Sequence of the second protein:
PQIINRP

This data describes a binding interaction between two proteins.

Interface contacts:
Residue D92 in the first protein interacts with residue I3 in the second protein (closest heavy-atom distance 3.6 Å).
Residue P97 in the first protein is in contact with residue P7 in the second protein (closest heavy-atom distance 3.5 Å).
Residue P120 in the first protein interacts with residue Q2 in the second protein (closest heavy-atom distance 1.4 Å).
Residue T100 in the first protein is in contact with residue Q2 in the second protein (closest heavy-atom distance 3.2 Å).
Residue K95 in the first protein is in contact with residue P7 in the second protein (closest heavy-atom distance 3.5 Å).
Residue R125 in the first protein interacts with residue N5 in the second protein (closest heavy-atom distance 1.3 Å).
Residue P126 in the first protein contacts residue N5 in the second protein (closest heavy-atom distance 3.6 Å).
Residue I123 in the first protein interacts with residue I3 in the second protein (closest heavy-atom distance 1.1 Å).
Residue D94 in the first protein interacts with residue R6 in the second protein (closest heavy-atom distance 2.9 Å).
Residue K101 in the first protein contacts residue Q2 in the second protein (closest heavy-atom distance 3.8 Å).
Residue T96 in the first protein interacts with residue N5 in the second protein (closest heavy-atom distance 2.9 Å).
Residue T42 in the first protein contacts residue R6 in the second protein (closest heavy-atom distance 3.6 Å).
Residue I75 in the first protein interacts with residue N5 in the second protein (closest heavy-atom distance 3.0 Å).
Residue D40 in the first protein interacts with residue P1 in the second protein (closest heavy-atom distance 3.7 Å).
Residue T100 in the first protein contacts residue I3 in the second protein (closest heavy-atom distance 2.9 Å).
Residue R125 in the first protein contacts residue R6 in the second protein (closest heavy-atom distance 0.1 Å).
Residue V43 in the first protein contacts residue I4 in the second protein (closest heavy-atom distance 2.8 Å).
Residue I122 in the first protein is in contact with residue I3 in the second protein (closest heavy-atom distance 0.1 Å).
Residue T99 in the first protein is in contact with residue I3 in the second protein (closest heavy-atom distance 3.1 Å).
Residue V43 in the first protein contacts residue R6 in the second protein (closest heavy-atom distance 2.8 Å).
Residue V43 in the first protein interacts with residue I3 in the second protein (closest heavy-atom distance 3.7 Å).
Residue Y29 in the first protein is in contact with residue P1 in the second protein (closest heavy-atom distance 3.7 Å).
Residue Q121 in the first protein contacts residue P1 in the second protein (closest heavy-atom distance 1.3 Å).
Residue I122 in the first protein contacts residue Q2 in the second protein (closest heavy-atom distance 1.4 Å).
Residue I41 in the first protein is in contact with residue I4 in the second protein (closest heavy-atom distance 2.8 Å).
Residue V43 in the first protein is in contact with residue N5 in the second protein (closest heavy-atom distance 3.5 Å).
Residue D40 in the first protein interacts with residue Q2 in the second protein (closest heavy-atom distance 2.9 Å).
Residue N124 in the first protein contacts residue N5 in the second protein (closest heavy-atom distance 0.1 Å).
Residue R125 in the first protein is in contact with residue I4 in the second protein (closest heavy-atom distance 3.4 Å).
Residue P126 in the first protein is in contact with residue R6 in the second protein (closest heavy-atom distance 1.3 Å).
Residue I41 in the first protein is in contact with residue I3 in the second protein (closest heavy-atom distance 3.2 Å).
Residue R125 in the first protein interacts with residue P7 in the second protein (closest heavy-atom distance 1.5 Å).
Residue K101 in the first protein interacts with residue P1 in the second protein (closest heavy-atom distance 3.6 Å).
Residue T42 in the first protein is in contact with residue I4 in the second protein (closest heavy-atom distance 3.5 Å).
Residue I122 in the first protein contacts residue I4 in the second protein (closest heavy-atom distance 1.5 Å).
Residue N124 in the first protein contacts residue I4 in the second protein (closest heavy-atom distance 1.3 Å).
Residue D92 in the first protein contacts residue N5 in the second protein (closest heavy-atom distance 2.6 Å).
Residue I41 in the first protein interacts with residue Q2 in the second protein (closest heavy-atom distance 3.0 Å).
Residue I75 in the first protein contacts residue I3 in the second protein (closest heavy-atom distance 3.8 Å).
Residue G39 in the first protein is in contact with residue P1 in the second protein (closest heavy-atom distance 3.5 Å).
Residue P126 in the first protein is in contact with residue P7 in the second protein (closest heavy-atom distance 0.4 Å).
Residue I49 in the first protein contacts residue I3 in the second protein (closest heavy-atom distance 3.2 Å).
Residue D119 in the first protein is in contact with residue P1 in the second protein (closest heavy-atom distance 2.3 Å).
Residue F102 in the first protein is in contact with residue I3 in the second protein (closest heavy-atom distance 3.8 Å).
Residue Q121 in the first protein contacts residue Q2 in the second protein (closest heavy-atom distance 0.0 Å).
Residue P120 in the first protein is in contact with residue P1 in the second protein (closest heavy-atom distance 0.7 Å).
Residue F102 in the first protein is in contact with residue P1 in the second protein (closest heavy-atom distance 3.0 Å).
Residue T44 in the first protein interacts with residue R6 in the second protein (closest heavy-atom distance 3.4 Å).
Residue D94 in the first protein is in contact with residue N5 in the second protein (closest heavy-atom distance 3.3 Å).
Residue Q121 in the first protein contacts residue I3 in the second protein (closest heavy-atom distance 1.3 Å).
Residue I123 in the first protein interacts with residue I4 in the second protein (closest heavy-atom distance 0.1 Å).
Residue P118 in the first protein interacts with residue P1 in the second protein (closest heavy-atom distance 3.4 Å).
Residue N124 in the first protein is in contact with residue I3 in the second protein (closest heavy-atom distance 3.4 Å).
Residue N124 in the first protein contacts residue R6 in the second protein (closest heavy-atom distance 1.3 Å).
Residue I123 in the first protein is in contact with residue N5 in the second protein (closest heavy-atom distance 1.4 Å).
Residue G98 in the first protein is in contact with residue N5 in the second protein (closest heavy-atom distance 2.8 Å).
Residue P97 in the first protein contacts residue N5 in the second protein (closest heavy-atom distance 3.5 Å).
Residue T99 in the first protein interacts with residue I4 in the second protein (closest heavy-atom distance 3.6 Å).
Residue G98 in the first protein contacts residue I4 in the second protein (closest heavy-atom distance 3.5 Å).
Residue N124 in the first protein is in contact with residue P7 in the second protein (closest heavy-atom distance 3.8 Å).

Sequence of the first protein:
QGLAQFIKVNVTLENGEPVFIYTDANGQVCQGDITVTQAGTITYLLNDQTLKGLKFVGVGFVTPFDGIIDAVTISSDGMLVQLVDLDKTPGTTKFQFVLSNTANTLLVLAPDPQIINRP